This data describes a binding interaction between two proteins.

Residue-level contacts at the interface:
Residue Y635 in the first protein is in contact with residue V55 in the second protein (closest heavy-atom distance 4.0 Å).
Residue L102 in the first protein contacts residue T66 in the second protein (closest heavy-atom distance 3.3 Å).
Residue K275 in the first protein is in contact with residue R57 in the second protein (closest heavy-atom distance 3.2 Å).
Residue W653 in the first protein is in contact with residue G39 in the second protein (closest heavy-atom distance 3.5 Å).
Residue M58 in the first protein interacts with residue G68 in the second protein (closest heavy-atom distance 3.7 Å).
Residue P242 in the first protein is in contact with residue W77 in the second protein (closest heavy-atom distance 3.5 Å).
Residue T650 in the first protein interacts with residue Q38 in the second protein (closest heavy-atom distance 2.7 Å).
Residue W653 in the first protein interacts with residue Q38 in the second protein (closest heavy-atom distance 3.7 Å).
Residue N99 in the first protein interacts with residue L65 in the second protein (closest heavy-atom distance 2.6 Å).
Residue K626 in the first protein interacts with residue R57 in the second protein (closest heavy-atom distance 3.5 Å).
Residue L97 in the first protein contacts residue W74 in the second protein (closest heavy-atom distance 3.6 Å).
Residue G56 in the first protein interacts with residue A71 in the second protein (closest heavy-atom distance 4.1 Å).
Residue Q252 in the first protein is in contact with residue W74 in the second protein (closest heavy-atom distance 3.8 Å).
Residue H59 in the first protein interacts with residue R67 in the second protein (closest heavy-atom distance 2.7 Å).
Residue R98 in the first protein contacts residue H78 in the second protein (closest heavy-atom distance 3.6 Å).
Residue N57 in the first protein is in contact with residue T69 in the second protein (closest heavy-atom distance 3.0 Å).
Residue M58 in the first protein interacts with residue R67 in the second protein (closest heavy-atom distance 3.3 Å).
Residue M58 in the first protein is in contact with residue V63 in the second protein (closest heavy-atom distance 3.7 Å).
Residue R98 in the first protein interacts with residue W74 in the second protein (closest heavy-atom distance 3.2 Å).
Residue G56 in the first protein contacts residue T69 in the second protein (closest heavy-atom distance 3.5 Å).
Residue N57 in the first protein contacts residue W74 in the second protein (closest heavy-atom distance 3.6 Å).
Residue G651 in the first protein is in contact with residue G39 in the second protein (closest heavy-atom distance 3.8 Å).
Residue M58 in the first protein interacts with residue F58 in the second protein (closest heavy-atom distance 3.5 Å).
Residue G121 in the first protein contacts residue F58 in the second protein (closest heavy-atom distance 3.8 Å).
Residue K649 in the first protein interacts with residue S41 in the second protein (closest heavy-atom distance 4.1 Å).
Residue L102 in the first protein contacts residue R67 in the second protein (closest heavy-atom distance 3.2 Å).
Residue F76 in the first protein contacts residue R57 in the second protein (closest heavy-atom distance 3.3 Å).
Residue H74 in the first protein interacts with residue R57 in the second protein (closest heavy-atom distance 3.6 Å).
Residue L96 in the first protein interacts with residue W74 in the second protein (closest heavy-atom distance 3.6 Å).
Residue F53 in the first protein is in contact with residue W74 in the second protein (closest heavy-atom distance 3.1 Å).
Residue H74 in the first protein is in contact with residue V55 in the second protein (closest heavy-atom distance 3.7 Å).
Residue S54 in the first protein contacts residue A71 in the second protein (closest heavy-atom distance 3.2 Å).
Residue G56 in the first protein is in contact with residue F58 in the second protein (closest heavy-atom distance 3.3 Å).
Residue N57 in the first protein contacts residue G68 in the second protein (closest heavy-atom distance 3.3 Å).
Residue R101 in the first protein contacts residue T66 in the second protein (closest heavy-atom distance 3.7 Å).
Residue C245 in the first protein is in contact with residue W77 in the second protein (closest heavy-atom distance 4.2 Å).
Residue D122 in the first protein contacts residue F58 in the second protein (closest heavy-atom distance 3.5 Å).
Residue K649 in the first protein interacts with residue G39 in the second protein (closest heavy-atom distance 3.9 Å).
Residue T650 in the first protein is in contact with residue G39 in the second protein (closest heavy-atom distance 3.1 Å).
Residue R55 in the first protein is in contact with residue A71 in the second protein (closest heavy-atom distance 3.6 Å).
Residue M58 in the first protein interacts with residue N59 in the second protein (closest heavy-atom distance 3.5 Å).
Residue S54 in the first protein contacts residue W74 in the second protein (closest heavy-atom distance 3.7 Å).
Residue D238 in the first protein contacts residue W77 in the second protein (closest heavy-atom distance 4.2 Å).
Residue T650 in the first protein contacts residue I40 in the second protein (closest heavy-atom distance 3.6 Å).
Residue W653 in the first protein contacts residue A37 in the second protein (closest heavy-atom distance 3.2 Å).
Residue S239 in the first protein is in contact with residue W77 in the second protein (closest heavy-atom distance 3.4 Å).
Residue R98 in the first protein interacts with residue W77 in the second protein (closest heavy-atom distance 3.2 Å).
Residue T639 in the first protein is in contact with residue V55 in the second protein (closest heavy-atom distance 4.2 Å).
Residue N99 in the first protein contacts residue G68 in the second protein (closest heavy-atom distance 4.2 Å).
Residue L73 in the first protein interacts with residue R57 in the second protein (closest heavy-atom distance 3.8 Å).
Residue N57 in the first protein contacts residue F58 in the second protein (closest heavy-atom distance 4.1 Å).
Residue L102 in the first protein contacts residue G68 in the second protein (closest heavy-atom distance 3.8 Å).
Residue D122 in the first protein interacts with residue R57 in the second protein (closest heavy-atom distance 3.1 Å).
Residue M640 in the first protein is in contact with residue V55 in the second protein (closest heavy-atom distance 3.7 Å).
Residue K649 in the first protein is in contact with residue I40 in the second protein (closest heavy-atom distance 3.6 Å).
Residue N57 in the first protein interacts with residue P60 in the second protein (closest heavy-atom distance 3.9 Å).
Residue R55 in the first protein interacts with residue F58 in the second protein (closest heavy-atom distance 3.3 Å).
Residue A654 in the first protein interacts with residue Q38 in the second protein (closest heavy-atom distance 3.2 Å).
Residue L97 in the first protein interacts with residue T69 in the second protein (closest heavy-atom distance 3.3 Å).
Residue G56 in the first protein is in contact with residue S70 in the second protein (closest heavy-atom distance 4.1 Å).

Sequence of the second protein:
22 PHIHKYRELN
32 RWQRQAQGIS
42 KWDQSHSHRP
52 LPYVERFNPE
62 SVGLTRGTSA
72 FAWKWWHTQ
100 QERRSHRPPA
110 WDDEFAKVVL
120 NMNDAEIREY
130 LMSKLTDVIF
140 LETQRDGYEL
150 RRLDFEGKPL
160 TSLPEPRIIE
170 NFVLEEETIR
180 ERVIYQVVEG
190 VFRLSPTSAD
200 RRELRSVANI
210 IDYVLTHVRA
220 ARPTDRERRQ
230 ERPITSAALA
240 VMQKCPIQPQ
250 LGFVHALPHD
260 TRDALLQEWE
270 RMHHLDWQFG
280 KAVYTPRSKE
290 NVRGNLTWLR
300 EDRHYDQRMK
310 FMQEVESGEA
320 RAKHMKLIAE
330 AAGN

Sequence of the first protein:
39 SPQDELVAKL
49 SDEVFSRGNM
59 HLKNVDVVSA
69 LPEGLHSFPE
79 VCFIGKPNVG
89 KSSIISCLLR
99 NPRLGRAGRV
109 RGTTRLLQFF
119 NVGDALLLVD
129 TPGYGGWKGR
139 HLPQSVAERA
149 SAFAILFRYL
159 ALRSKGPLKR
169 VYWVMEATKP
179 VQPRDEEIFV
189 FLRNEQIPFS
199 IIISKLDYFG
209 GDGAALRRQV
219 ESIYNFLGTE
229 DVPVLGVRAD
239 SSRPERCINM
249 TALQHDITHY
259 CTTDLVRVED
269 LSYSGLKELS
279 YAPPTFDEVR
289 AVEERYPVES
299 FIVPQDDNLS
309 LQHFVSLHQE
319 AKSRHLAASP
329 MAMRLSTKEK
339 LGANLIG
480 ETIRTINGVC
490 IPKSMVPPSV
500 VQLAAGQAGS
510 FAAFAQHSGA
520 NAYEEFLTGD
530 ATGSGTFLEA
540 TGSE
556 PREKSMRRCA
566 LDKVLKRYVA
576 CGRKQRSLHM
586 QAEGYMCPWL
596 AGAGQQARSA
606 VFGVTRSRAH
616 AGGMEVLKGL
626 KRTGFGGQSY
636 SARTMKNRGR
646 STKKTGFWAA